The following describes two proteins that form a bound complex.

Sequence of the second protein:
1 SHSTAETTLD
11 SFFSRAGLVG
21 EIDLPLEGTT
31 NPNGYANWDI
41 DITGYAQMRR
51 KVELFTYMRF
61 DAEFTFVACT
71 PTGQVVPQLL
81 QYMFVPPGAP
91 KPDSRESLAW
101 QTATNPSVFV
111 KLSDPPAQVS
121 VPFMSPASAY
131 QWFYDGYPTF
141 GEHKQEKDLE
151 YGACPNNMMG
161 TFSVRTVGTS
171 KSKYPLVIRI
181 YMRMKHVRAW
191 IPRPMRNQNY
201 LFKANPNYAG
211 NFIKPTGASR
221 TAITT

Sequence of the first protein:
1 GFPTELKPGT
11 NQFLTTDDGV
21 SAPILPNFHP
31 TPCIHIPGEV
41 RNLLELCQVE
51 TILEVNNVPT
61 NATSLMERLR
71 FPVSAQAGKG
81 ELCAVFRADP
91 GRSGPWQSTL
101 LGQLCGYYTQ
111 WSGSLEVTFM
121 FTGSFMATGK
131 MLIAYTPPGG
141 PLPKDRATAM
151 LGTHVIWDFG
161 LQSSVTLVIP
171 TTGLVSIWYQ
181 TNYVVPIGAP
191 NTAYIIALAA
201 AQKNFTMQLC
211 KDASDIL

Residue-level contacts at the interface:
Residue A222 in the second protein is in contact with residue L82 in the first protein (closest heavy-atom distance 3.2 Å).
Residue A222 in the second protein is in contact with residue E81 in the first protein (closest heavy-atom distance 3.0 Å).
Residue R50 in the second protein contacts residue I216 in the first protein (closest heavy-atom distance 3.2 Å).
Residue M124 in the second protein is in contact with residue F28 in the first protein (closest heavy-atom distance 3.5 Å).
Residue P215 in the second protein contacts residue Q97 in the first protein (closest heavy-atom distance 3.2 Å).
Residue E63 in the second protein is in contact with residue G19 in the first protein (closest heavy-atom distance 2.5 Å).
Residue Q47 in the second protein contacts residue I216 in the first protein (closest heavy-atom distance 3.5 Å).
Residue S219 in the second protein contacts residue F86 in the first protein (closest heavy-atom distance 3.4 Å).
Residue T216 in the second protein is in contact with residue S93 in the first protein (closest heavy-atom distance 2.8 Å).
Residue R220 in the second protein contacts residue N57 in the first protein (closest heavy-atom distance 2.9 Å).
Residue N105 in the second protein interacts with residue N27 in the first protein (closest heavy-atom distance 3.0 Å).
Residue A222 in the second protein is in contact with residue C83 in the first protein (closest heavy-atom distance 3.4 Å).
Residue M195 in the second protein interacts with residue L104 in the first protein (closest heavy-atom distance 3.4 Å).
Residue P215 in the second protein is in contact with residue S98 in the first protein (closest heavy-atom distance 3.3 Å).
Residue T216 in the second protein is in contact with residue T60 in the first protein (closest heavy-atom distance 3.3 Å).
Residue R220 in the second protein contacts residue T60 in the first protein (closest heavy-atom distance 2.2 Å).
Residue T225 in the second protein is in contact with residue F86 in the first protein (closest heavy-atom distance 3.2 Å).
Residue K185 in the second protein contacts residue D18 in the first protein (closest heavy-atom distance 3.3 Å).
Residue N199 in the second protein interacts with residue I216 in the first protein (closest heavy-atom distance 3.2 Å).
Residue T4 in the second protein is in contact with residue N42 in the first protein (closest heavy-atom distance 3.2 Å).
Residue R50 in the second protein contacts residue L217 in the first protein (closest heavy-atom distance 3.2 Å).
Residue Q118 in the second protein interacts with residue V20 in the first protein (closest heavy-atom distance 3.2 Å).
Residue F12 in the second protein is in contact with residue C210 in the first protein (closest heavy-atom distance 3.2 Å).
Residue T221 in the second protein interacts with residue N57 in the first protein (closest heavy-atom distance 3.2 Å).
Residue K185 in the second protein is in contact with residue G19 in the first protein (closest heavy-atom distance 2.3 Å).
Residue F12 in the second protein is in contact with residue Y108 in the first protein (closest heavy-atom distance 2.9 Å).
Residue F55 in the second protein is in contact with residue E39 in the first protein (closest heavy-atom distance 3.1 Å).
Residue P215 in the second protein contacts residue T60 in the first protein (closest heavy-atom distance 3.0 Å).
Residue A218 in the second protein contacts residue S93 in the first protein (closest heavy-atom distance 3.5 Å).
Residue Y181 in the second protein contacts residue T15 in the first protein (closest heavy-atom distance 3.0 Å).
Residue Q47 in the second protein is in contact with residue S214 in the first protein (closest heavy-atom distance 3.2 Å).
Residue F12 in the second protein interacts with residue N42 in the first protein (closest heavy-atom distance 3.0 Å).
Residue K214 in the second protein interacts with residue T60 in the first protein (closest heavy-atom distance 3.2 Å).
Residue K203 in the second protein interacts with residue L217 in the first protein (closest heavy-atom distance 3.2 Å).
Residue A16 in the second protein interacts with residue D212 in the first protein (closest heavy-atom distance 3.1 Å).
Residue E63 in the second protein interacts with residue D18 in the first protein (closest heavy-atom distance 2.9 Å).
Residue T216 in the second protein interacts with residue G94 in the first protein (closest heavy-atom distance 2.9 Å).
Residue F123 in the second protein is in contact with residue T31 in the first protein (closest heavy-atom distance 3.0 Å).
Residue T104 in the second protein interacts with residue N27 in the first protein (closest heavy-atom distance 2.9 Å).
Residue S128 in the second protein contacts residue I34 in the first protein (closest heavy-atom distance 3.5 Å).
Residue N105 in the second protein is in contact with residue F28 in the first protein (closest heavy-atom distance 3.2 Å).
Residue R220 in the second protein interacts with residue V58 in the first protein (closest heavy-atom distance 2.2 Å).
Residue M195 in the second protein is in contact with residue L100 in the first protein (closest heavy-atom distance 3.2 Å).
Residue S219 in the second protein interacts with residue G94 in the first protein (closest heavy-atom distance 3.0 Å).
Residue A222 in the second protein contacts residue N57 in the first protein (closest heavy-atom distance 3.0 Å).
Residue I223 in the second protein is in contact with residue E81 in the first protein (closest heavy-atom distance 3.1 Å).
Residue S128 in the second protein contacts residue T31 in the first protein (closest heavy-atom distance 3.4 Å).
Residue A222 in the second protein is in contact with residue A84 in the first protein (closest heavy-atom distance 3.1 Å).
Residue R183 in the second protein is in contact with residue D18 in the first protein (closest heavy-atom distance 3.1 Å).
Residue T221 in the second protein contacts residue V58 in the first protein (closest heavy-atom distance 3.1 Å).
Residue D61 in the second protein contacts residue S21 in the first protein (closest heavy-atom distance 3.3 Å).
Residue T4 in the second protein is in contact with residue Q208 in the first protein (closest heavy-atom distance 2.5 Å).
Residue R59 in the second protein interacts with residue C33 in the first protein (closest heavy-atom distance 3.2 Å).
Residue S11 in the second protein contacts residue C210 in the first protein (closest heavy-atom distance 3.4 Å).
Residue F212 in the second protein is in contact with residue A62 in the first protein (closest heavy-atom distance 3.4 Å).
Residue A189 in the second protein interacts with residue E39 in the first protein (closest heavy-atom distance 2.9 Å).
Residue S14 in the second protein is in contact with residue D212 in the first protein (closest heavy-atom distance 2.9 Å).
Residue T4 in the second protein contacts residue R41 in the first protein (closest heavy-atom distance 3.4 Å).
Residue A62 in the second protein is in contact with residue S21 in the first protein (closest heavy-atom distance 2.7 Å).
Residue D10 in the second protein contacts residue D18 in the first protein (closest heavy-atom distance 2.9 Å).